Sequence of protein 1:
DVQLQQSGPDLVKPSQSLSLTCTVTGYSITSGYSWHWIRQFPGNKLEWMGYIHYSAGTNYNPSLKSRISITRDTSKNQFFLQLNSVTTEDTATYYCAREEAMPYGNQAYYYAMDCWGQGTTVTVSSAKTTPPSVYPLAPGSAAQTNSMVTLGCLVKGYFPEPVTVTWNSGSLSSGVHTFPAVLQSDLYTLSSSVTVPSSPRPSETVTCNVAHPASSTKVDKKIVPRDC

Sequence of protein 2:
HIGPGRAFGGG

This data describes a binding interaction between two proteins.

Residue-level contacts at the interface:
Residue Y51 in protein 1 is in contact with residue A7 in protein 2 (closest heavy-atom distance 4.0 Å).
Residue H36 in protein 1 is in contact with residue R6 in protein 2 (closest heavy-atom distance 4.0 Å).
Residue H53 in protein 1 is in contact with residue G10 in protein 2 (closest heavy-atom distance 5.0 Å).
Residue E99 in protein 1 is in contact with residue I2 in protein 2 (closest heavy-atom distance 4.9 Å).
Residue T58 in protein 1 contacts residue F8 in protein 2 (closest heavy-atom distance 3.5 Å).
Residue H53 in protein 1 is in contact with residue F8 in protein 2 (closest heavy-atom distance 3.2 Å).
Residue H53 in protein 1 contacts residue G9 in protein 2 (closest heavy-atom distance 3.0 Å).
Residue Y111 in protein 1 contacts residue G10 in protein 2 (closest heavy-atom distance 4.2 Å).
Residue S55 in protein 1 interacts with residue F8 in protein 2 (closest heavy-atom distance 4.0 Å).
Residue Y33 in protein 1 contacts residue G10 in protein 2 (closest heavy-atom distance 4.5 Å).
Residue Y33 in protein 1 is in contact with residue G9 in protein 2 (closest heavy-atom distance 3.4 Å).
Residue Y54 in protein 1 is in contact with residue G10 in protein 2 (closest heavy-atom distance 3.7 Å).
Residue A108 in protein 1 is in contact with residue H1 in protein 2 (closest heavy-atom distance 4.3 Å).
Residue Y111 in protein 1 interacts with residue I2 in protein 2 (closest heavy-atom distance 4.5 Å).
Residue S34 in protein 1 contacts residue R6 in protein 2 (closest heavy-atom distance 4.4 Å).
Residue Y33 in protein 1 interacts with residue R6 in protein 2 (closest heavy-atom distance 4.2 Å).
Residue Y33 in protein 1 is in contact with residue I2 in protein 2 (closest heavy-atom distance 3.4 Å).
Residue N59 in protein 1 is in contact with residue F8 in protein 2 (closest heavy-atom distance 4.2 Å).
Residue Y109 in protein 1 is in contact with residue H1 in protein 2 (closest heavy-atom distance 3.3 Å).
Residue N59 in protein 1 contacts residue A7 in protein 2 (closest heavy-atom distance 4.3 Å).
Residue Y54 in protein 1 is in contact with residue G11 in protein 2 (closest heavy-atom distance 4.3 Å).
Residue Y51 in protein 1 is in contact with residue F8 in protein 2 (closest heavy-atom distance 3.5 Å).
Residue Y104 in protein 1 interacts with residue H1 in protein 2 (closest heavy-atom distance 4.0 Å).
Residue Y111 in protein 1 contacts residue H1 in protein 2 (closest heavy-atom distance 4.0 Å).
Residue Y110 in protein 1 contacts residue H1 in protein 2 (closest heavy-atom distance 4.0 Å).
Residue G57 in protein 1 interacts with residue F8 in protein 2 (closest heavy-atom distance 3.8 Å).
Residue Y51 in protein 1 is in contact with residue R6 in protein 2 (closest heavy-atom distance 4.0 Å).
Residue Y54 in protein 1 contacts residue G9 in protein 2 (closest heavy-atom distance 4.2 Å).
Residue Y33 in protein 1 is in contact with residue F8 in protein 2 (closest heavy-atom distance 2.8 Å).
Residue E99 in protein 1 interacts with residue R6 in protein 2 (closest heavy-atom distance 2.8 Å).